Sequence of chain B:
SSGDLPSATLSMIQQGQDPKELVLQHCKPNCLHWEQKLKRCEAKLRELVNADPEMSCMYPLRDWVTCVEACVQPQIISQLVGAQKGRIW

This data describes a binding interaction between two proteins.

Sequence of chain A:
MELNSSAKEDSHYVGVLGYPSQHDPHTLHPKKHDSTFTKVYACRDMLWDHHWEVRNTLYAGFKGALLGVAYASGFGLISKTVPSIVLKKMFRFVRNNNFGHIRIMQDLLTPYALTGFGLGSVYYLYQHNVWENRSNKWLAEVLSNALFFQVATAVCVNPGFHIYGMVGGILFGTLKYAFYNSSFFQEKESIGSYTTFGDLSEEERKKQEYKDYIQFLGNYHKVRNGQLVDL

Contacts between the two chains:
Residue G15 in chain A contacts residue P30 in chain B (closest heavy-atom distance 4.4 Å).
Residue S11 in chain A is in contact with residue N31 in chain B (closest heavy-atom distance 5.0 Å).